This data describes a binding interaction between two proteins.

Sequence of protein 2:
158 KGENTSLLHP

Contacts between the two chains:
Residue C99 in protein 1 is in contact with residue E160 in protein 2 (closest heavy-atom distance 3.6 Å).
Residue C99 in protein 1 is in contact with residue N161 in protein 2 (closest heavy-atom distance 4.4 Å).
Residue A63 in protein 1 interacts with residue L164 in protein 2 (closest heavy-atom distance 4.3 Å).
Residue E100 in protein 1 is in contact with residue N161 in protein 2 (closest heavy-atom distance 4.7 Å).
Residue C99 in protein 1 contacts residue S163 in protein 2 (closest heavy-atom distance 4.7 Å).
Residue E100 in protein 1 interacts with residue E160 in protein 2 (closest heavy-atom distance 2.5 Å).
Residue V98 in protein 1 interacts with residue S163 in protein 2 (closest heavy-atom distance 3.2 Å).
Residue V98 in protein 1 contacts residue L164 in protein 2 (closest heavy-atom distance 3.0 Å).
Residue Y62 in protein 1 interacts with residue L164 in protein 2 (closest heavy-atom distance 2.9 Å).
Residue C99 in protein 1 is in contact with residue T162 in protein 2 (closest heavy-atom distance 3.5 Å).
Residue L101 in protein 1 interacts with residue E160 in protein 2 (closest heavy-atom distance 3.9 Å).
Residue V98 in protein 1 contacts residue T162 in protein 2 (closest heavy-atom distance 3.9 Å).
Residue C99 in protein 1 interacts with residue L164 in protein 2 (closest heavy-atom distance 4.9 Å).
Residue S64 in protein 1 contacts residue G159 in protein 2 (closest heavy-atom distance 4.6 Å).
Residue Y62 in protein 1 is in contact with residue S163 in protein 2 (closest heavy-atom distance 4.7 Å).
Residue E100 in protein 1 contacts residue T162 in protein 2 (closest heavy-atom distance 4.3 Å).

Sequence of protein 1:
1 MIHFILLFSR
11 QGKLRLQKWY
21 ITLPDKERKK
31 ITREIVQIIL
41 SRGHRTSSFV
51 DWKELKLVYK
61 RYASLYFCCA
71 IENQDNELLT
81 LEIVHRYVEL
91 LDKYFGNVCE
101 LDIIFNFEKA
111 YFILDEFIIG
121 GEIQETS